Interface contacts:
Residue D96 in protein 2 is in contact with residue Q101 in protein 1 (closest heavy-atom distance 4.4 Å).
Residue Q100 in protein 2 is in contact with residue Q101 in protein 1 (closest heavy-atom distance 3.5 Å).

The following describes two proteins that form a bound complex.

Sequence of protein 1:
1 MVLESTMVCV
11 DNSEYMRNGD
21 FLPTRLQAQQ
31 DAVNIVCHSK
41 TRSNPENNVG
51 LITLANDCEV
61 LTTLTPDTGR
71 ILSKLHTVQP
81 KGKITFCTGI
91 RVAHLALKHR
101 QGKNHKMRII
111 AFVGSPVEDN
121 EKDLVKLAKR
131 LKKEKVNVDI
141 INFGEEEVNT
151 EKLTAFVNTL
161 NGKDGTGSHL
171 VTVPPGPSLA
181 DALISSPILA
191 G

Sequence of protein 2:
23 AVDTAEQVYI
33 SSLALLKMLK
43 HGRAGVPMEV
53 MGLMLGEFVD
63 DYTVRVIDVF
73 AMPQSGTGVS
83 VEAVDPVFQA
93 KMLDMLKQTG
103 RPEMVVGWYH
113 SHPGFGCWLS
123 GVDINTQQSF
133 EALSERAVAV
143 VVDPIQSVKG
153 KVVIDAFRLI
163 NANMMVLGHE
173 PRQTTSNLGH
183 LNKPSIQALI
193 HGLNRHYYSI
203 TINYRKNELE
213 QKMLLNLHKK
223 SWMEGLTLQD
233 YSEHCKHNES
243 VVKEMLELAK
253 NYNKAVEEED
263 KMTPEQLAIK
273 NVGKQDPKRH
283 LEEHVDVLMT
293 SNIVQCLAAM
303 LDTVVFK